Sequence of chain A:
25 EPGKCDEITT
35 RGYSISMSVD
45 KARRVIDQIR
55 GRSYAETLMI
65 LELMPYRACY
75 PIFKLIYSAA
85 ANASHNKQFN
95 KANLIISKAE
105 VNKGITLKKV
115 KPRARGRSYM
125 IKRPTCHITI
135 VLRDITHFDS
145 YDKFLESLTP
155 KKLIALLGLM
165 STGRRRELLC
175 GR

Residue-level contacts at the interface:
Residue I158 in chain A is in contact with residue F110 in chain B (closest heavy-atom distance 4.8 Å).
Residue I158 in chain A is in contact with residue I106 in chain B (closest heavy-atom distance 4.9 Å).
Residue K156 in chain A interacts with residue I106 in chain B (closest heavy-atom distance 4.7 Å).
Residue K156 in chain A is in contact with residue F110 in chain B (closest heavy-atom distance 4.9 Å).

This data describes a binding interaction between two proteins.

Sequence of chain B:
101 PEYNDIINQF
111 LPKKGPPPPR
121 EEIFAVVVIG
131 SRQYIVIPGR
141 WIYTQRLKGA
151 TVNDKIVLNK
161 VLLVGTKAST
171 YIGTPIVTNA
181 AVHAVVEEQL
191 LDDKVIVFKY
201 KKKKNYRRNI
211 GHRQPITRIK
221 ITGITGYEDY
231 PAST